These two protein chains interact to form a complex.

Sequence of the first protein:
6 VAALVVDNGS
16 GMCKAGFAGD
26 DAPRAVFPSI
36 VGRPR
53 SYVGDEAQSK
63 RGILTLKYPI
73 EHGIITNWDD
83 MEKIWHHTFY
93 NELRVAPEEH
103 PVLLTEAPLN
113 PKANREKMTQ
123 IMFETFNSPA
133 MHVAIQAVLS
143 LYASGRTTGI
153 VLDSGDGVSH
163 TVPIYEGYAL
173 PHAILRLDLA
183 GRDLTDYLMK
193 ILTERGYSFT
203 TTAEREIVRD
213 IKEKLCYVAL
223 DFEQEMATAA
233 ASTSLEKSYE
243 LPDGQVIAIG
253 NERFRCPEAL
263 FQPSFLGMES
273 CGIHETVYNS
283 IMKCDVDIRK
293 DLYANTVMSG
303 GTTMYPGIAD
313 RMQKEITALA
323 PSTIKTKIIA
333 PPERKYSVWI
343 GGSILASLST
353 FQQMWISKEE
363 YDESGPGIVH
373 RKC

Residue-level contacts at the interface:
Residue T630 in the second protein is in contact with residue T235 in the first protein (closest heavy-atom distance 3.6 Å).
Residue W155 in the second protein interacts with residue T202 in the first protein (closest heavy-atom distance 3.4 Å).
Residue V288 in the second protein is in contact with residue Q247 in the first protein (closest heavy-atom distance 3.3 Å).
Residue H271 in the second protein contacts residue R197 in the first protein (closest heavy-atom distance 3.4 Å).
Residue V561 in the second protein is in contact with residue Y241 in the first protein (closest heavy-atom distance 3.4 Å).
Residue N150 in the second protein is in contact with residue D188 in the first protein (closest heavy-atom distance 3.1 Å).
Residue A291 in the second protein interacts with residue E206 in the first protein (closest heavy-atom distance 3.0 Å).
Residue W144 in the second protein interacts with residue K192 in the first protein (closest heavy-atom distance 3.1 Å).
Residue G147 in the second protein contacts residue L268 in the first protein (closest heavy-atom distance 3.4 Å).
Residue V560 in the second protein is in contact with residue E242 in the first protein (closest heavy-atom distance 3.6 Å).
Residue K145 in the second protein interacts with residue K192 in the first protein (closest heavy-atom distance 3.3 Å).
Residue E152 in the second protein interacts with residue R207 in the first protein (closest heavy-atom distance 3.2 Å).
Residue V561 in the second protein contacts residue S240 in the first protein (closest heavy-atom distance 2.9 Å).
Residue S151 in the second protein interacts with residue K192 in the first protein (closest heavy-atom distance 3.3 Å).
Residue T630 in the second protein is in contact with residue S234 in the first protein (closest heavy-atom distance 3.5 Å).
Residue Y278 in the second protein contacts residue M228 in the first protein (closest heavy-atom distance 3.5 Å).
Residue K562 in the second protein interacts with residue E242 in the first protein (closest heavy-atom distance 2.4 Å).
Residue F563 in the second protein is in contact with residue D212 in the first protein (closest heavy-atom distance 3.4 Å).
Residue V561 in the second protein is in contact with residue E242 in the first protein (closest heavy-atom distance 2.9 Å).
Residue T630 in the second protein contacts residue S236 in the first protein (closest heavy-atom distance 3.4 Å).
Residue H281 in the second protein is in contact with residue T195 in the first protein (closest heavy-atom distance 2.8 Å).
Residue W642 in the second protein contacts residue K239 in the first protein (closest heavy-atom distance 3.6 Å).
Residue E641 in the second protein contacts residue R255 in the first protein (closest heavy-atom distance 2.9 Å).
Residue G564 in the second protein is in contact with residue K216 in the first protein (closest heavy-atom distance 2.8 Å).
Residue K145 in the second protein interacts with residue E196 in the first protein (closest heavy-atom distance 2.6 Å).
Residue Y278 in the second protein contacts residue R257 in the first protein (closest heavy-atom distance 3.5 Å).
Residue K159 in the second protein is in contact with residue T202 in the first protein (closest heavy-atom distance 3.3 Å).
Residue E633 in the second protein is in contact with residue S236 in the first protein (closest heavy-atom distance 3.4 Å).
Residue H271 in the second protein is in contact with residue E196 in the first protein (closest heavy-atom distance 3.1 Å).
Residue T290 in the second protein interacts with residue E206 in the first protein (closest heavy-atom distance 3.3 Å).
Residue D321 in the second protein interacts with residue T204 in the first protein (closest heavy-atom distance 2.5 Å).
Residue R610 in the second protein is in contact with residue A233 in the first protein (closest heavy-atom distance 3.1 Å).
Residue E152 in the second protein contacts residue D188 in the first protein (closest heavy-atom distance 3.1 Å).
Residue R637 in the second protein contacts residue E227 in the first protein (closest heavy-atom distance 2.6 Å).
Residue P279 in the second protein contacts residue E254 in the first protein (closest heavy-atom distance 3.6 Å).
Residue A286 in the second protein contacts residue G198 in the first protein (closest heavy-atom distance 3.7 Å).
Residue I280 in the second protein interacts with residue E196 in the first protein (closest heavy-atom distance 3.3 Å).
Residue V288 in the second protein is in contact with residue Y199 in the first protein (closest heavy-atom distance 3.5 Å).
Residue D321 in the second protein contacts residue T203 in the first protein (closest heavy-atom distance 3.3 Å).
Residue V560 in the second protein contacts residue Y241 in the first protein (closest heavy-atom distance 3.6 Å).
Residue R610 in the second protein interacts with residue A232 in the first protein (closest heavy-atom distance 2.9 Å).
Residue P279 in the second protein is in contact with residue E196 in the first protein (closest heavy-atom distance 3.3 Å).
Residue K145 in the second protein interacts with residue T195 in the first protein (closest heavy-atom distance 3.3 Å).
Residue G147 in the second protein interacts with residue G269 in the first protein (closest heavy-atom distance 3.4 Å).
Residue T290 in the second protein interacts with residue S200 in the first protein (closest heavy-atom distance 2.8 Å).
Residue E641 in the second protein is in contact with residue K239 in the first protein (closest heavy-atom distance 2.8 Å).
Residue D321 in the second protein interacts with residue R63 in the first protein (closest heavy-atom distance 2.7 Å).
Residue V288 in the second protein is in contact with residue G198 in the first protein (closest heavy-atom distance 3.6 Å).
Residue G287 in the second protein interacts with residue G198 in the first protein (closest heavy-atom distance 2.6 Å).
Residue H281 in the second protein interacts with residue E196 in the first protein (closest heavy-atom distance 2.8 Å).
Residue R626 in the second protein is in contact with residue A233 in the first protein (closest heavy-atom distance 2.9 Å).
Residue F563 in the second protein interacts with residue Y241 in the first protein (closest heavy-atom distance 3.2 Å).
Residue F563 in the second protein is in contact with residue E242 in the first protein (closest heavy-atom distance 3.5 Å).
Residue V560 in the second protein is in contact with residue S240 in the first protein (closest heavy-atom distance 3.3 Å).
Residue A291 in the second protein interacts with residue T203 in the first protein (closest heavy-atom distance 3.7 Å).
Residue R637 in the second protein contacts residue L237 in the first protein (closest heavy-atom distance 3.5 Å).
Residue K562 in the second protein is in contact with residue K216 in the first protein (closest heavy-atom distance 3.1 Å).
Residue E289 in the second protein is in contact with residue Q247 in the first protein (closest heavy-atom distance 2.8 Å).
Residue I606 in the second protein is in contact with residue A229 in the first protein (closest heavy-atom distance 3.4 Å).
Residue S151 in the second protein is in contact with residue D188 in the first protein (closest heavy-atom distance 2.6 Å).

Sequence of the second protein:
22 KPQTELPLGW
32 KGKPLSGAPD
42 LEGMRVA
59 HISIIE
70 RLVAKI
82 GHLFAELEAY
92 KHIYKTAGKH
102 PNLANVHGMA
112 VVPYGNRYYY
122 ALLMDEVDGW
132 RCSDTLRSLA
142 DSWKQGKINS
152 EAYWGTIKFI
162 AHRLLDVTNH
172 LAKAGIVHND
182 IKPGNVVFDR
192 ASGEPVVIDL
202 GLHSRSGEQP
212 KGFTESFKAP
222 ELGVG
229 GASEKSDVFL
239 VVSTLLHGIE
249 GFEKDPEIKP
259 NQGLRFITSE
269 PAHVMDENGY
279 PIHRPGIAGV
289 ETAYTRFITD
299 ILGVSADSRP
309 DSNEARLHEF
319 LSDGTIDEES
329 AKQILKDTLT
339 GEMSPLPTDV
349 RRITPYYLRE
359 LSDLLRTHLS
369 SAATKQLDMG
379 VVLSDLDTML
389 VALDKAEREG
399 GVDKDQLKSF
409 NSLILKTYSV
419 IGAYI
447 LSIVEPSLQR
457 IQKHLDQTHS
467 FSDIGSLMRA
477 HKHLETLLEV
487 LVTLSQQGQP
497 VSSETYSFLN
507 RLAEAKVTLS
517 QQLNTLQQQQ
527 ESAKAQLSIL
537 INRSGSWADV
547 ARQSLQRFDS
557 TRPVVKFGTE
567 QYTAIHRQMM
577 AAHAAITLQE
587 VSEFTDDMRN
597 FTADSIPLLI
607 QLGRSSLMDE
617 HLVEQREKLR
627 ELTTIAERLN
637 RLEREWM